Residue-level contacts at the interface:
Residue H20 in protein 2 interacts with residue K5 in protein 1 (closest heavy-atom distance 4.5 Å).

This data describes a binding interaction between two proteins.

Sequence of protein 2:
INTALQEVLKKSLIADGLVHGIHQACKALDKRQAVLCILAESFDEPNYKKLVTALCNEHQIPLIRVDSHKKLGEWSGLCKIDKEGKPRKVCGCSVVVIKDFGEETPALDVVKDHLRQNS

Sequence of protein 1:
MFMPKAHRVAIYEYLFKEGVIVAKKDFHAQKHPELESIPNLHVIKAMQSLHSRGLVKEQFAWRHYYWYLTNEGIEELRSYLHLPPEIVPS